Sequence of the second protein:
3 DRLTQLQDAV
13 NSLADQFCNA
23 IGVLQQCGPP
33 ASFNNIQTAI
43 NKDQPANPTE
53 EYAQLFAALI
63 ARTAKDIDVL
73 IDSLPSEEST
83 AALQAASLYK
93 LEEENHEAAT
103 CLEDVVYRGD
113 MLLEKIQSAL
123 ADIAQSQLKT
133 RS

Sequence of the first protein:
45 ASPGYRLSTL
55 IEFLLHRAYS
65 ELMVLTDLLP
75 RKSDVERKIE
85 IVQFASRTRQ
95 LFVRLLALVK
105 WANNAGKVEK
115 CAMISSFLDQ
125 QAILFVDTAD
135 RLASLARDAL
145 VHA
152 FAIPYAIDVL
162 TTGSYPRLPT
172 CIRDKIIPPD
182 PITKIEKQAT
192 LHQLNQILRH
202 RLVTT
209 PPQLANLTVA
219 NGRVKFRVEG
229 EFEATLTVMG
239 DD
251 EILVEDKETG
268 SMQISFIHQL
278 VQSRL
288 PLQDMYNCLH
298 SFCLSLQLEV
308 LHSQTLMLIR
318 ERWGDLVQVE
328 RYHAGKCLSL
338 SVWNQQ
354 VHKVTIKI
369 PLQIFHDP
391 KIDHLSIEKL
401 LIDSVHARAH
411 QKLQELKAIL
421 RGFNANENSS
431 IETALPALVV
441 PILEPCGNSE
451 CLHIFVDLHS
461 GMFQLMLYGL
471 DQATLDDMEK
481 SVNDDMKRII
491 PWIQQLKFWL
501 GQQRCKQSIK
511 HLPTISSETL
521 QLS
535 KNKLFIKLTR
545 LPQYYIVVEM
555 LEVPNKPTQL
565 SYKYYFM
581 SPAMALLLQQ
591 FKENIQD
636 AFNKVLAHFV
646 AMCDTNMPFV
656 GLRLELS

Interface contacts:
Residue A126 in the first protein is in contact with residue Q28 in the second protein (closest heavy-atom distance 5.0 Å).
Residue F129 in the first protein is in contact with residue Q27 in the second protein (closest heavy-atom distance 3.4 Å).
Residue V130 in the first protein contacts residue Q27 in the second protein (closest heavy-atom distance 4.9 Å).
Residue A140 in the first protein is in contact with residue A16 in the second protein (closest heavy-atom distance 4.6 Å).
Residue L144 in the first protein interacts with residue N13 in the second protein (closest heavy-atom distance 4.4 Å).
Residue A137 in the first protein is in contact with residue C20 in the second protein (closest heavy-atom distance 3.6 Å).
Residue A133 in the first protein contacts residue C20 in the second protein (closest heavy-atom distance 4.4 Å).
Residue A133 in the first protein contacts residue I23 in the second protein (closest heavy-atom distance 3.8 Å).
Residue L136 in the first protein contacts residue I23 in the second protein (closest heavy-atom distance 4.0 Å).
Residue V130 in the first protein interacts with residue Q28 in the second protein (closest heavy-atom distance 3.4 Å).
Residue L136 in the first protein interacts with residue C20 in the second protein (closest heavy-atom distance 3.8 Å).

This data describes a binding interaction between two proteins.